Sequence of the second protein:
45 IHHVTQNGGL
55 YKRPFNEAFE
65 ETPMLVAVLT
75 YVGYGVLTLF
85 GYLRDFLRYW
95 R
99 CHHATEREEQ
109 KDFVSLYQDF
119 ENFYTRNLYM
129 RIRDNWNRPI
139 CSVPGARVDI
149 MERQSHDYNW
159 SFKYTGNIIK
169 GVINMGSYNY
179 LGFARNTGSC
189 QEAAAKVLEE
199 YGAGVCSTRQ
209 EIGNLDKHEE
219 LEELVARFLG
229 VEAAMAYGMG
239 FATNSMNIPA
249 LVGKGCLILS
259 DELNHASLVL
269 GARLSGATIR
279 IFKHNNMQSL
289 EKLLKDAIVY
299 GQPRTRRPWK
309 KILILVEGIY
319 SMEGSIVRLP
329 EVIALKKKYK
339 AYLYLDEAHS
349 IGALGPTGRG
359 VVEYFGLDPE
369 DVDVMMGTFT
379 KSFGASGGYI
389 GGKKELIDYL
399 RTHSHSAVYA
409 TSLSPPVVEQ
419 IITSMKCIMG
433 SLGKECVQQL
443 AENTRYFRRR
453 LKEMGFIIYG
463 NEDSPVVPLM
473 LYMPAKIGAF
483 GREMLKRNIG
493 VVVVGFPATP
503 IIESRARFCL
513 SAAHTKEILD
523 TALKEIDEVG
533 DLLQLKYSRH

The following describes two proteins that form a bound complex.

Sequence of the first protein:
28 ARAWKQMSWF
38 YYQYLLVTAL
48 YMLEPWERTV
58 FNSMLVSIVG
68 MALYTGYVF

Interface contacts:
Residue V80 in the second protein interacts with residue F58 in the first protein (closest heavy-atom distance 4.8 Å).
Residue V76 in the second protein is in contact with residue T45 in the first protein (closest heavy-atom distance 3.9 Å).
Residue G77 in the second protein is in contact with residue A46 in the first protein (closest heavy-atom distance 3.6 Å).
Residue L534 in the second protein is in contact with residue Q40 in the first protein (closest heavy-atom distance 3.7 Å).
Residue F84 in the second protein contacts residue E54 in the first protein (closest heavy-atom distance 3.9 Å).
Residue A477 in the second protein interacts with residue Y48 in the first protein (closest heavy-atom distance 3.7 Å).
Residue R88 in the second protein contacts residue E54 in the first protein (closest heavy-atom distance 2.6 Å).
Residue L534 in the second protein is in contact with residue W36 in the first protein (closest heavy-atom distance 3.5 Å).
Residue L73 in the second protein interacts with residue T45 in the first protein (closest heavy-atom distance 4.8 Å).
Residue R129 in the second protein interacts with residue E54 in the first protein (closest heavy-atom distance 3.7 Å).
Residue Q536 in the second protein interacts with residue W36 in the first protein (closest heavy-atom distance 3.8 Å).
Residue K478 in the second protein is in contact with residue L43 in the first protein (closest heavy-atom distance 4.5 Å).
Residue L534 in the second protein contacts residue Y39 in the first protein (closest heavy-atom distance 3.6 Å).
Residue I130 in the second protein contacts residue M49 in the first protein (closest heavy-atom distance 3.6 Å).
Residue L535 in the second protein is in contact with residue L43 in the first protein (closest heavy-atom distance 3.7 Å).
Residue R88 in the second protein contacts residue W53 in the first protein (closest heavy-atom distance 4.6 Å).
Residue R129 in the second protein contacts residue L50 in the first protein (closest heavy-atom distance 4.0 Å).
Residue A481 in the second protein interacts with residue Y39 in the first protein (closest heavy-atom distance 4.4 Å).
Residue L534 in the second protein interacts with residue L43 in the first protein (closest heavy-atom distance 4.6 Å).
Residue E485 in the second protein is in contact with residue Y39 in the first protein (closest heavy-atom distance 4.3 Å).
Residue P476 in the second protein is in contact with residue M49 in the first protein (closest heavy-atom distance 3.4 Å).
Residue A477 in the second protein interacts with residue M49 in the first protein (closest heavy-atom distance 3.6 Å).
Residue L73 in the second protein contacts residue V44 in the first protein (closest heavy-atom distance 3.9 Å).
Residue P476 in the second protein contacts residue A46 in the first protein (closest heavy-atom distance 4.2 Å).
Residue L535 in the second protein is in contact with residue Q40 in the first protein (closest heavy-atom distance 4.2 Å).
Residue F84 in the second protein contacts residue F58 in the first protein (closest heavy-atom distance 4.0 Å).
Residue R129 in the second protein interacts with residue M49 in the first protein (closest heavy-atom distance 3.3 Å).
Residue L81 in the second protein contacts residue A46 in the first protein (closest heavy-atom distance 3.7 Å).
Residue L87 in the second protein contacts residue E54 in the first protein (closest heavy-atom distance 4.4 Å).
Residue R129 in the second protein is in contact with residue E51 in the first protein (closest heavy-atom distance 4.8 Å).
Residue L81 in the second protein interacts with residue L50 in the first protein (closest heavy-atom distance 3.9 Å).
Residue Y156 in the second protein contacts residue P52 in the first protein (closest heavy-atom distance 4.9 Å).
Residue V80 in the second protein is in contact with residue T45 in the first protein (closest heavy-atom distance 3.3 Å).
Residue G77 in the second protein contacts residue T45 in the first protein (closest heavy-atom distance 4.2 Å).
Residue D533 in the second protein is in contact with residue W36 in the first protein (closest heavy-atom distance 4.6 Å).
Residue A477 in the second protein is in contact with residue L42 in the first protein (closest heavy-atom distance 4.3 Å).
Residue L81 in the second protein contacts residue M49 in the first protein (closest heavy-atom distance 4.8 Å).
Residue Q536 in the second protein contacts residue Q40 in the first protein (closest heavy-atom distance 3.4 Å).
Residue A481 in the second protein interacts with residue L43 in the first protein (closest heavy-atom distance 3.9 Å).
Residue M475 in the second protein interacts with residue V44 in the first protein (closest heavy-atom distance 4.7 Å).
Residue A477 in the second protein interacts with residue L43 in the first protein (closest heavy-atom distance 3.3 Å).
Residue L91 in the second protein contacts residue W53 in the first protein (closest heavy-atom distance 3.7 Å).
Residue A481 in the second protein contacts residue Y48 in the first protein (closest heavy-atom distance 3.6 Å).
Residue G480 in the second protein is in contact with residue Y48 in the first protein (closest heavy-atom distance 3.9 Å).
Residue A477 in the second protein is in contact with residue L47 in the first protein (closest heavy-atom distance 4.9 Å).
Residue V80 in the second protein contacts residue A46 in the first protein (closest heavy-atom distance 4.2 Å).
Residue F84 in the second protein interacts with residue L50 in the first protein (closest heavy-atom distance 3.9 Å).
Residue R88 in the second protein interacts with residue E51 in the first protein (closest heavy-atom distance 2.3 Å).
Residue A477 in the second protein interacts with residue A46 in the first protein (closest heavy-atom distance 3.6 Å).
Residue R484 in the second protein is in contact with residue Y48 in the first protein (closest heavy-atom distance 3.5 Å).
Residue Y156 in the second protein is in contact with residue E51 in the first protein (closest heavy-atom distance 3.7 Å).
Residue M475 in the second protein interacts with residue L43 in the first protein (closest heavy-atom distance 4.5 Å).